Residue-level contacts at the interface:
Residue W92 in chain B is in contact with residue G10 in chain A (closest heavy-atom distance 4.9 Å).
Residue S33 in chain B interacts with residue I9 in chain A (closest heavy-atom distance 4.3 Å).
Residue Y51 in chain B is in contact with residue I7 in chain A (closest heavy-atom distance 3.7 Å).
Residue Y37 in chain B contacts residue P11 in chain A (closest heavy-atom distance 3.4 Å).
Residue Y99 in chain B contacts residue P11 in chain A (closest heavy-atom distance 3.6 Å).
Residue R54 in chain B interacts with residue Y16 in chain A (closest heavy-atom distance 2.8 Å).
Residue S35 in chain B interacts with residue I9 in chain A (closest heavy-atom distance 4.6 Å).
Residue F101 in chain B is in contact with residue P11 in chain A (closest heavy-atom distance 5.0 Å).
Residue Y51 in chain B is in contact with residue I9 in chain A (closest heavy-atom distance 4.0 Å).
Residue Y37 in chain B is in contact with residue G10 in chain A (closest heavy-atom distance 4.8 Å).
Residue D94 in chain B is in contact with residue K5 in chain A (closest heavy-atom distance 4.8 Å).
Residue Y99 in chain B interacts with residue Q13 in chain A (closest heavy-atom distance 4.4 Å).
Residue Y50 in chain B interacts with residue I9 in chain A (closest heavy-atom distance 4.0 Å).
Residue Y50 in chain B interacts with residue Y16 in chain A (closest heavy-atom distance 4.0 Å).
Residue D31 in chain B interacts with residue K5 in chain A (closest heavy-atom distance 4.8 Å).
Residue D32 in chain B contacts residue Q13 in chain A (closest heavy-atom distance 4.5 Å).
Residue W92 in chain B interacts with residue Q13 in chain A (closest heavy-atom distance 3.5 Å).
Residue S33 in chain B contacts residue R8 in chain A (closest heavy-atom distance 4.6 Å).
Residue Y99 in chain B contacts residue G10 in chain A (closest heavy-atom distance 3.6 Å).
Residue Y51 in chain B is in contact with residue Y16 in chain A (closest heavy-atom distance 3.4 Å).
Residue D32 in chain B contacts residue R8 in chain A (closest heavy-atom distance 5.0 Å).

Sequence of chain B:
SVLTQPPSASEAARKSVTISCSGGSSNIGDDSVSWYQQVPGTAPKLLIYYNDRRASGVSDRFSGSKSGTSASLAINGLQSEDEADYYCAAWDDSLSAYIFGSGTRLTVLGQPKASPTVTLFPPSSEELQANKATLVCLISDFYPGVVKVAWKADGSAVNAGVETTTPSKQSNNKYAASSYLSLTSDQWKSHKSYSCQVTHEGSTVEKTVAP

Sequence of chain A:
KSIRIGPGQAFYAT

This data describes a binding interaction between two proteins.